Interface contacts:
Residue V20 in chain A interacts with residue Q19 in chain B (closest heavy-atom distance 3.5 Å).
Residue R17 in chain A is in contact with residue E15 in chain B (closest heavy-atom distance 4.9 Å).
Residue V13 in chain A is in contact with residue V13 in chain B (closest heavy-atom distance 4.2 Å).
Residue L42 in chain A contacts residue E44 in chain B (closest heavy-atom distance 3.5 Å).
Residue Q56 in chain A is in contact with residue E58 in chain B (closest heavy-atom distance 3.5 Å).
Residue L66 in chain A is in contact with residue L66 in chain B (closest heavy-atom distance 3.6 Å).
Residue R17 in chain A is in contact with residue L16 in chain B (closest heavy-atom distance 4.0 Å).
Residue R52 in chain A contacts residue I51 in chain B (closest heavy-atom distance 3.5 Å).
Residue V13 in chain A interacts with residue S9 in chain B (closest heavy-atom distance 4.7 Å).
Residue V20 in chain A is in contact with residue V20 in chain B (closest heavy-atom distance 4.8 Å).
Residue N60 in chain A contacts residue E58 in chain B (closest heavy-atom distance 3.4 Å).
Residue Q10 in chain A is in contact with residue A7 in chain B (closest heavy-atom distance 3.9 Å).
Residue R24 in chain A is in contact with residue Q19 in chain B (closest heavy-atom distance 4.0 Å).
Residue L23 in chain A interacts with residue L23 in chain B (closest heavy-atom distance 4.4 Å).
Residue L42 in chain A is in contact with residue L41 in chain B (closest heavy-atom distance 3.5 Å).
Residue I27 in chain A is in contact with residue I26 in chain B (closest heavy-atom distance 4.2 Å).
Residue K49 in chain A contacts residue E48 in chain B (closest heavy-atom distance 3.5 Å).
Residue V20 in chain A contacts residue L16 in chain B (closest heavy-atom distance 4.2 Å).
Residue L45 in chain A is in contact with residue E48 in chain B (closest heavy-atom distance 4.5 Å).
Residue Q56 in chain A is in contact with residue I51 in chain B (closest heavy-atom distance 4.0 Å).
Residue V13 in chain A contacts residue A12 in chain B (closest heavy-atom distance 3.6 Å).
Residue R24 in chain A interacts with residue E22 in chain B (closest heavy-atom distance 4.9 Å).
Residue V13 in chain A contacts residue L16 in chain B (closest heavy-atom distance 3.7 Å).
Residue L16 in chain A contacts residue L16 in chain B (closest heavy-atom distance 4.0 Å).
Residue R17 in chain A interacts with residue A12 in chain B (closest heavy-atom distance 3.7 Å).
Residue L45 in chain A interacts with residue E44 in chain B (closest heavy-atom distance 3.7 Å).
Residue L45 in chain A interacts with residue L41 in chain B (closest heavy-atom distance 3.8 Å).
Residue D46 in chain A contacts residue E44 in chain B (closest heavy-atom distance 3.2 Å).
Residue L55 in chain A is in contact with residue L55 in chain B (closest heavy-atom distance 4.0 Å).
Residue R24 in chain A contacts residue L23 in chain B (closest heavy-atom distance 3.4 Å).
Residue R52 in chain A contacts residue L55 in chain B (closest heavy-atom distance 4.2 Å).
Residue L66 in chain A is in contact with residue A65 in chain B (closest heavy-atom distance 4.5 Å).
Residue E48 in chain A is in contact with residue E48 in chain B (closest heavy-atom distance 4.4 Å).
Residue V20 in chain A is in contact with residue L23 in chain B (closest heavy-atom distance 4.2 Å).
Residue S9 in chain A contacts residue S9 in chain B (closest heavy-atom distance 3.9 Å).
Residue L45 in chain A contacts residue L45 in chain B (closest heavy-atom distance 3.9 Å).
Residue R52 in chain A interacts with residue R52 in chain B (closest heavy-atom distance 4.3 Å).
Residue R52 in chain A contacts residue E48 in chain B (closest heavy-atom distance 2.9 Å).
Residue V59 in chain A interacts with residue I62 in chain B (closest heavy-atom distance 3.9 Å).
Residue L41 in chain A contacts residue L41 in chain B (closest heavy-atom distance 4.1 Å).
Residue K49 in chain A contacts residue E44 in chain B (closest heavy-atom distance 2.7 Å).
Residue V59 in chain A contacts residue E58 in chain B (closest heavy-atom distance 4.3 Å).
Residue V59 in chain A is in contact with residue L55 in chain B (closest heavy-atom distance 4.0 Å).
Residue I27 in chain A is in contact with residue L23 in chain B (closest heavy-atom distance 4.3 Å).
Residue K63 in chain A interacts with residue E58 in chain B (closest heavy-atom distance 3.2 Å).
Residue Q56 in chain A interacts with residue L55 in chain B (closest heavy-atom distance 3.6 Å).
Residue R17 in chain A contacts residue A6 in chain B (closest heavy-atom distance 3.9 Å).
Residue Q10 in chain A interacts with residue S9 in chain B (closest heavy-atom distance 4.2 Å).
Residue V59 in chain A interacts with residue V59 in chain B (closest heavy-atom distance 3.9 Å).
Residue R17 in chain A interacts with residue P5 in chain B (closest heavy-atom distance 3.9 Å).
Residue I38 in chain A interacts with residue L41 in chain B (closest heavy-atom distance 4.0 Å).
Residue I38 in chain A interacts with residue Q34 in chain B (closest heavy-atom distance 4.8 Å).
Residue L66 in chain A is in contact with residue I62 in chain B (closest heavy-atom distance 4.1 Å).
Residue I27 in chain A interacts with residue I27 in chain B (closest heavy-atom distance 4.0 Å).
Residue I62 in chain A interacts with residue I62 in chain B (closest heavy-atom distance 4.5 Å).
Residue I38 in chain A is in contact with residue I38 in chain B (closest heavy-atom distance 4.2 Å).
Residue I38 in chain A contacts residue E37 in chain B (closest heavy-atom distance 4.7 Å).
Residue K63 in chain A is in contact with residue I62 in chain B (closest heavy-atom distance 3.6 Å).

These two protein chains interact to form a complex.

Sequence of chain A:
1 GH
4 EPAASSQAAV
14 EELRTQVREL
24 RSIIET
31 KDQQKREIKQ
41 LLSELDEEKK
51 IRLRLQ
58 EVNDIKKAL

Sequence of chain B:
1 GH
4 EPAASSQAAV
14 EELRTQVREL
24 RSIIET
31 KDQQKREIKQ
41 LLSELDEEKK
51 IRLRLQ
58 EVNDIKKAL